Contacts between the two chains:
Residue T179 in protein 1 contacts residue Q19 in protein 2 (closest heavy-atom distance 3.4 Å).
Residue E142 in protein 1 interacts with residue A17 in protein 2 (closest heavy-atom distance 4.1 Å).
Residue P180 in protein 1 contacts residue Q19 in protein 2 (closest heavy-atom distance 3.8 Å).
Residue F176 in protein 1 interacts with residue G25 in protein 2 (closest heavy-atom distance 2.8 Å).
Residue G178 in protein 1 interacts with residue T21 in protein 2 (closest heavy-atom distance 3.7 Å).
Residue Y182 in protein 1 contacts residue Q19 in protein 2 (closest heavy-atom distance 3.4 Å).
Residue F101 in protein 1 contacts residue A17 in protein 2 (closest heavy-atom distance 3.5 Å).
Residue A177 in protein 1 interacts with residue D23 in protein 2 (closest heavy-atom distance 3.5 Å).
Residue G175 in protein 1 is in contact with residue G26 in protein 2 (closest heavy-atom distance 4.1 Å).
Residue K59 in protein 1 is in contact with residue D23 in protein 2 (closest heavy-atom distance 2.6 Å).
Residue K140 in protein 1 is in contact with residue T21 in protein 2 (closest heavy-atom distance 3.1 Å).
Residue Y182 in protein 1 interacts with residue L16 in protein 2 (closest heavy-atom distance 4.2 Å).
Residue A26 in protein 1 interacts with residue D20 in protein 2 (closest heavy-atom distance 4.6 Å).
Residue I208 in protein 1 is in contact with residue L16 in protein 2 (closest heavy-atom distance 3.9 Å).
Residue T179 in protein 1 is in contact with residue T21 in protein 2 (closest heavy-atom distance 3.5 Å).
Residue L162 in protein 1 interacts with residue I22 in protein 2 (closest heavy-atom distance 4.0 Å).
Residue F176 in protein 1 is in contact with residue I22 in protein 2 (closest heavy-atom distance 3.6 Å).
Residue F101 in protein 1 interacts with residue L16 in protein 2 (closest heavy-atom distance 3.6 Å).
Residue F176 in protein 1 contacts residue D23 in protein 2 (closest heavy-atom distance 3.7 Å).
Residue P180 in protein 1 interacts with residue I22 in protein 2 (closest heavy-atom distance 4.5 Å).
Residue W217 in protein 1 is in contact with residue A14 in protein 2 (closest heavy-atom distance 3.4 Å).
Residue E102 in protein 1 contacts residue R18 in protein 2 (closest heavy-atom distance 3.5 Å).
Residue D138 in protein 1 interacts with residue T21 in protein 2 (closest heavy-atom distance 2.8 Å).
Residue R55 in protein 1 interacts with residue G25 in protein 2 (closest heavy-atom distance 3.5 Å).
Residue F174 in protein 1 contacts residue E27 in protein 2 (closest heavy-atom distance 3.5 Å).
Residue W173 in protein 1 is in contact with residue E27 in protein 2 (closest heavy-atom distance 3.6 Å).
Residue E99 in protein 1 is in contact with residue R18 in protein 2 (closest heavy-atom distance 2.6 Å).
Residue Y213 in protein 1 interacts with residue A14 in protein 2 (closest heavy-atom distance 3.8 Å).
Residue R55 in protein 1 is in contact with residue E27 in protein 2 (closest heavy-atom distance 3.1 Å).
Residue Y213 in protein 1 contacts residue L16 in protein 2 (closest heavy-atom distance 4.3 Å).
Residue V105 in protein 1 contacts residue L16 in protein 2 (closest heavy-atom distance 3.8 Å).
Residue W173 in protein 1 contacts residue G26 in protein 2 (closest heavy-atom distance 3.0 Å).
Residue G175 in protein 1 is in contact with residue G25 in protein 2 (closest heavy-atom distance 3.3 Å).
Residue P180 in protein 1 interacts with residue D20 in protein 2 (closest heavy-atom distance 3.6 Å).
Residue P214 in protein 1 contacts residue A14 in protein 2 (closest heavy-atom distance 4.4 Å).
Residue P214 in protein 1 contacts residue L16 in protein 2 (closest heavy-atom distance 4.1 Å).
Residue E142 in protein 1 interacts with residue R18 in protein 2 (closest heavy-atom distance 3.3 Å).
Residue G178 in protein 1 interacts with residue D20 in protein 2 (closest heavy-atom distance 4.6 Å).
Residue F176 in protein 1 interacts with residue E24 in protein 2 (closest heavy-atom distance 2.8 Å).
Residue L162 in protein 1 is in contact with residue T21 in protein 2 (closest heavy-atom distance 3.7 Å).
Residue Y213 in protein 1 contacts residue T15 in protein 2 (closest heavy-atom distance 4.2 Å).
Residue T179 in protein 1 interacts with residue D20 in protein 2 (closest heavy-atom distance 3.9 Å).
Residue L183 in protein 1 is in contact with residue I22 in protein 2 (closest heavy-atom distance 4.6 Å).
Residue P214 in protein 1 contacts residue T15 in protein 2 (closest heavy-atom distance 3.6 Å).
Residue L162 in protein 1 contacts residue D23 in protein 2 (closest heavy-atom distance 3.8 Å).
Residue K140 in protein 1 is in contact with residue D20 in protein 2 (closest heavy-atom distance 4.1 Å).
Residue G178 in protein 1 interacts with residue I22 in protein 2 (closest heavy-atom distance 2.8 Å).
Residue K140 in protein 1 is in contact with residue Q19 in protein 2 (closest heavy-atom distance 2.9 Å).
Residue R55 in protein 1 is in contact with residue D23 in protein 2 (closest heavy-atom distance 3.1 Å).
Residue A177 in protein 1 contacts residue I22 in protein 2 (closest heavy-atom distance 3.3 Å).
Residue Y225 in protein 1 interacts with residue I22 in protein 2 (closest heavy-atom distance 4.1 Å).
Residue F101 in protein 1 contacts residue R18 in protein 2 (closest heavy-atom distance 3.5 Å).
Residue G181 in protein 1 is in contact with residue Q19 in protein 2 (closest heavy-atom distance 3.0 Å).
Residue W217 in protein 1 contacts residue T15 in protein 2 (closest heavy-atom distance 4.0 Å).
Residue W173 in protein 1 contacts residue V28 in protein 2 (closest heavy-atom distance 3.5 Å).
Residue G175 in protein 1 interacts with residue E27 in protein 2 (closest heavy-atom distance 3.7 Å).
Residue G212 in protein 1 contacts residue L16 in protein 2 (closest heavy-atom distance 3.3 Å).
Residue I104 in protein 1 contacts residue L16 in protein 2 (closest heavy-atom distance 3.7 Å).
Residue A26 in protein 1 interacts with residue T21 in protein 2 (closest heavy-atom distance 4.3 Å).
Residue E142 in protein 1 interacts with residue Q19 in protein 2 (closest heavy-atom distance 3.1 Å).

Sequence of protein 2:
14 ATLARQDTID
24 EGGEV

The following describes two proteins that form a bound complex.

Sequence of protein 1:
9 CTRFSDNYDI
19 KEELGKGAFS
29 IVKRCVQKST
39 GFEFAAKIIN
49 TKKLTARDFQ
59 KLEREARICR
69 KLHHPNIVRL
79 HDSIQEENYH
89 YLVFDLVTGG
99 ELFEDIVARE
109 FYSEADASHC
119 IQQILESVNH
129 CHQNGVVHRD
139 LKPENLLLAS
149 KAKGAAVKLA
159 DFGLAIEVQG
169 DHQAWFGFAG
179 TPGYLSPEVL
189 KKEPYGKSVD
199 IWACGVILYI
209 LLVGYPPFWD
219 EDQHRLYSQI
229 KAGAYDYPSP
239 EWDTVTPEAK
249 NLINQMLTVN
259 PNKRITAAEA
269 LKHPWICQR